Sequence of chain B:
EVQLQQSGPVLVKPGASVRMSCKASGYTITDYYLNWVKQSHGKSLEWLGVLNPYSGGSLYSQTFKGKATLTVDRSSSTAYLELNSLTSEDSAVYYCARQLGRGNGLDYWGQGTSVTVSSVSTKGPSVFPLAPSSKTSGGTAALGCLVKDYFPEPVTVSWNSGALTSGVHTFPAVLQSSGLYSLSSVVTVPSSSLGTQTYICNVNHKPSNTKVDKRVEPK

Sequence of chain A:
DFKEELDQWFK

Contacts between the two chains:
Residue Y33 in chain B contacts residue F10 in chain A (closest heavy-atom distance 3.2 Å).
Residue L59 in chain B contacts residue F2 in chain A (closest heavy-atom distance 4.2 Å).
Residue Y60 in chain B contacts residue F2 in chain A (closest heavy-atom distance 3.4 Å).
Residue L51 in chain B contacts residue W9 in chain A (closest heavy-atom distance 3.9 Å).
Residue S58 in chain B interacts with residue W9 in chain A (closest heavy-atom distance 3.6 Å).
Residue W47 in chain B contacts residue F2 in chain A (closest heavy-atom distance 3.7 Å).
Residue R102 in chain B is in contact with residue F10 in chain A (closest heavy-atom distance 3.5 Å).
Residue V50 in chain B is in contact with residue W9 in chain A (closest heavy-atom distance 3.6 Å).
Residue W47 in chain B interacts with residue L6 in chain A (closest heavy-atom distance 4.5 Å).
Residue G57 in chain B contacts residue W9 in chain A (closest heavy-atom distance 3.7 Å).
Residue L59 in chain B is in contact with residue E5 in chain A (closest heavy-atom distance 4.2 Å).
Residue N52 in chain B is in contact with residue W9 in chain A (closest heavy-atom distance 3.7 Å).
Residue Y33 in chain B contacts residue W9 in chain A (closest heavy-atom distance 3.4 Å).
Residue R102 in chain B interacts with residue K3 in chain A (closest heavy-atom distance 3.3 Å).
Residue G101 in chain B contacts residue F10 in chain A (closest heavy-atom distance 3.9 Å).
Residue L59 in chain B is in contact with residue W9 in chain A (closest heavy-atom distance 3.9 Å).
Residue Q99 in chain B is in contact with residue F10 in chain A (closest heavy-atom distance 3.8 Å).
Residue R102 in chain B is in contact with residue L6 in chain A (closest heavy-atom distance 3.5 Å).
Residue L59 in chain B interacts with residue L6 in chain A (closest heavy-atom distance 3.6 Å).
Residue Q62 in chain B contacts residue F2 in chain A (closest heavy-atom distance 4.3 Å).
Residue V50 in chain B contacts residue F10 in chain A (closest heavy-atom distance 4.3 Å).
Residue S61 in chain B is in contact with residue F2 in chain A (closest heavy-atom distance 4.2 Å).
Residue R102 in chain B interacts with residue D7 in chain A (closest heavy-atom distance 2.8 Å).

These two protein chains interact to form a complex.